Residue-level contacts at the interface:
Residue N247 in the second protein contacts residue L30 in the first protein (closest heavy-atom distance 3.2 Å).
Residue Q349 in the second protein is in contact with residue C37 in the first protein (closest heavy-atom distance 3.6 Å).
Residue V294 in the second protein contacts residue L30 in the first protein (closest heavy-atom distance 3.6 Å).
Residue I447 in the second protein contacts residue L17 in the first protein (closest heavy-atom distance 4.0 Å).
Residue Q349 in the second protein contacts residue R36 in the first protein (closest heavy-atom distance 3.5 Å).
Residue I421 in the second protein contacts residue F18 in the first protein (closest heavy-atom distance 3.5 Å).
Residue T352 in the second protein is in contact with residue R36 in the first protein (closest heavy-atom distance 2.6 Å).
Residue I345 in the second protein is in contact with residue L33 in the first protein (closest heavy-atom distance 4.0 Å).
Residue R410 in the second protein contacts residue L17 in the first protein (closest heavy-atom distance 3.5 Å).
Residue D298 in the second protein is in contact with residue R29 in the first protein (closest heavy-atom distance 3.9 Å).
Residue L290 in the second protein is in contact with residue L25 in the first protein (closest heavy-atom distance 3.9 Å).
Residue W291 in the second protein interacts with residue N27 in the first protein (closest heavy-atom distance 3.6 Å).
Residue I447 in the second protein contacts residue V14 in the first protein (closest heavy-atom distance 4.1 Å).
Residue K418 in the second protein interacts with residue A22 in the first protein (closest heavy-atom distance 3.6 Å).
Residue N247 in the second protein interacts with residue P24 in the first protein (closest heavy-atom distance 3.4 Å).
Residue K418 in the second protein contacts residue F34 in the first protein (closest heavy-atom distance 3.6 Å).
Residue Y422 in the second protein contacts residue L38 in the first protein (closest heavy-atom distance 3.4 Å).
Residue L338 in the second protein interacts with residue Q23 in the first protein (closest heavy-atom distance 3.9 Å).
Residue T451 in the second protein interacts with residue F18 in the first protein (closest heavy-atom distance 3.7 Å).
Residue I345 in the second protein is in contact with residue C37 in the first protein (closest heavy-atom distance 4.0 Å).
Residue S181 in the second protein is in contact with residue W26 in the first protein (closest heavy-atom distance 4.0 Å).
Residue A414 in the second protein interacts with residue L17 in the first protein (closest heavy-atom distance 4.0 Å).
Residue N247 in the second protein interacts with residue L25 in the first protein (closest heavy-atom distance 3.9 Å).
Residue K418 in the second protein is in contact with residue P21 in the first protein (closest heavy-atom distance 3.6 Å).
Residue L350 in the second protein interacts with residue R36 in the first protein (closest heavy-atom distance 2.9 Å).
Residue A415 in the second protein is in contact with residue A22 in the first protein (closest heavy-atom distance 3.9 Å).
Residue A248 in the second protein is in contact with residue N27 in the first protein (closest heavy-atom distance 3.1 Å).
Residue M344 in the second protein is in contact with residue F34 in the first protein (closest heavy-atom distance 3.6 Å).
Residue W291 in the second protein is in contact with residue L30 in the first protein (closest heavy-atom distance 3.6 Å).
Residue L290 in the second protein interacts with residue L33 in the first protein (closest heavy-atom distance 4.0 Å).
Residue M344 in the second protein interacts with residue C37 in the first protein (closest heavy-atom distance 3.4 Å).
Residue V294 in the second protein is in contact with residue R29 in the first protein (closest heavy-atom distance 3.5 Å).
Residue N411 in the second protein contacts residue L17 in the first protein (closest heavy-atom distance 4.0 Å).
Residue D446 in the second protein interacts with residue V14 in the first protein (closest heavy-atom distance 3.2 Å).
Residue S417 in the second protein is in contact with residue F18 in the first protein (closest heavy-atom distance 4.0 Å).
Residue M337 in the second protein is in contact with residue Q23 in the first protein (closest heavy-atom distance 3.3 Å).
Residue S244 in the second protein is in contact with residue W26 in the first protein (closest heavy-atom distance 3.2 Å).
Residue G353 in the second protein contacts residue R36 in the first protein (closest heavy-atom distance 3.9 Å).
Residue D341 in the second protein interacts with residue F34 in the first protein (closest heavy-atom distance 3.9 Å).
Residue E178 in the second protein interacts with residue W26 in the first protein (closest heavy-atom distance 3.5 Å).
Residue D341 in the second protein contacts residue P21 in the first protein (closest heavy-atom distance 3.4 Å).
Residue Q283 in the second protein interacts with residue Q23 in the first protein (closest heavy-atom distance 3.0 Å).
Residue V294 in the second protein interacts with residue L33 in the first protein (closest heavy-atom distance 4.0 Å).
Residue K418 in the second protein contacts residue L17 in the first protein (closest heavy-atom distance 3.3 Å).
Residue D341 in the second protein contacts residue Q23 in the first protein (closest heavy-atom distance 3.0 Å).
Residue K418 in the second protein is in contact with residue L20 in the first protein (closest heavy-atom distance 2.9 Å).
Residue L293 in the second protein interacts with residue L33 in the first protein (closest heavy-atom distance 3.9 Å).
Residue R410 in the second protein interacts with residue V14 in the first protein (closest heavy-atom distance 3.8 Å).
Residue D341 in the second protein is in contact with residue A22 in the first protein (closest heavy-atom distance 3.1 Å).
Residue Y287 in the second protein is in contact with residue Q23 in the first protein (closest heavy-atom distance 3.8 Å).
Residue N247 in the second protein contacts residue N27 in the first protein (closest heavy-atom distance 4.0 Å).
Residue I447 in the second protein contacts residue F18 in the first protein (closest heavy-atom distance 4.1 Å).
Residue N411 in the second protein is in contact with residue A22 in the first protein (closest heavy-atom distance 3.5 Å).
Residue N247 in the second protein is in contact with residue W26 in the first protein (closest heavy-atom distance 3.4 Å).
Residue M337 in the second protein interacts with residue A22 in the first protein (closest heavy-atom distance 3.8 Å).
Residue Q334 in the second protein contacts residue Q23 in the first protein (closest heavy-atom distance 3.1 Å).
Residue K182 in the second protein interacts with residue W26 in the first protein (closest heavy-atom distance 4.0 Å).
Residue I345 in the second protein interacts with residue F34 in the first protein (closest heavy-atom distance 4.2 Å).
Residue L290 in the second protein contacts residue L30 in the first protein (closest heavy-atom distance 3.8 Å).
Residue Y422 in the second protein contacts residue C37 in the first protein (closest heavy-atom distance 3.3 Å).

Sequence of the second protein:
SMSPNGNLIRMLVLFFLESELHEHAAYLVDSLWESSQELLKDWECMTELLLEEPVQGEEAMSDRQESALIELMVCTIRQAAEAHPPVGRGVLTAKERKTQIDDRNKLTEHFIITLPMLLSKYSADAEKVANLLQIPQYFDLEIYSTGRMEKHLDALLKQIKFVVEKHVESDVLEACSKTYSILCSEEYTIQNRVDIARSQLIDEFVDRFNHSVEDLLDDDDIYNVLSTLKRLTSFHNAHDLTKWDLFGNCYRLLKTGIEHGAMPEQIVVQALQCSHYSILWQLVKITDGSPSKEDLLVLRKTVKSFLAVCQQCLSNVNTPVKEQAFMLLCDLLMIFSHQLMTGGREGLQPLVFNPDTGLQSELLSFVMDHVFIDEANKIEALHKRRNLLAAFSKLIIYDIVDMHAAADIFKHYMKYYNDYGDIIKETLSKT

Sequence of the first protein:
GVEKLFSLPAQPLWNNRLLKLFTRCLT

This data describes a binding interaction between two proteins.